Residue-level contacts at the interface:
Residue V147 in the first protein interacts with residue L11 in the second protein (closest heavy-atom distance 3.9 Å).
Residue G191 in the first protein interacts with residue T3 in the second protein (closest heavy-atom distance 3.0 Å).
Residue I202 in the first protein is in contact with residue R19 in the second protein (closest heavy-atom distance 3.2 Å).
Residue V150 in the first protein is in contact with residue V15 in the second protein (closest heavy-atom distance 4.9 Å).
Residue I202 in the first protein contacts residue V15 in the second protein (closest heavy-atom distance 3.9 Å).
Residue R151 in the first protein is in contact with residue I14 in the second protein (closest heavy-atom distance 3.7 Å).
Residue D192 in the first protein is in contact with residue T3 in the second protein (closest heavy-atom distance 3.8 Å).
Residue V147 in the first protein contacts residue A7 in the second protein (closest heavy-atom distance 4.0 Å).
Residue R204 in the first protein is in contact with residue R19 in the second protein (closest heavy-atom distance 3.8 Å).
Residue G191 in the first protein contacts residue N5 in the second protein (closest heavy-atom distance 5.0 Å).
Residue D192 in the first protein is in contact with residue A4 in the second protein (closest heavy-atom distance 4.4 Å).
Residue E201 in the first protein contacts residue R19 in the second protein (closest heavy-atom distance 4.8 Å).
Residue D198 in the first protein is in contact with residue A4 in the second protein (closest heavy-atom distance 4.7 Å).
Residue D198 in the first protein is in contact with residue K8 in the second protein (closest heavy-atom distance 3.5 Å).
Residue L194 in the first protein interacts with residue A7 in the second protein (closest heavy-atom distance 3.9 Å).
Residue G191 in the first protein interacts with residue N2 in the second protein (closest heavy-atom distance 3.6 Å).
Residue M193 in the first protein contacts residue A4 in the second protein (closest heavy-atom distance 3.6 Å).
Residue L194 in the first protein is in contact with residue L11 in the second protein (closest heavy-atom distance 3.9 Å).
Residue I202 in the first protein contacts residue K8 in the second protein (closest heavy-atom distance 4.6 Å).
Residue D154 in the first protein interacts with residue R18 in the second protein (closest heavy-atom distance 3.0 Å).
Residue V147 in the first protein contacts residue R10 in the second protein (closest heavy-atom distance 4.3 Å).
Residue G158 in the first protein is in contact with residue R18 in the second protein (closest heavy-atom distance 4.1 Å).
Residue D154 in the first protein interacts with residue R19 in the second protein (closest heavy-atom distance 5.0 Å).
Residue G191 in the first protein interacts with residue A4 in the second protein (closest heavy-atom distance 2.9 Å).
Residue D154 in the first protein is in contact with residue V15 in the second protein (closest heavy-atom distance 3.3 Å).
Residue V150 in the first protein contacts residue L11 in the second protein (closest heavy-atom distance 3.5 Å).
Residue I202 in the first protein is in contact with residue Q12 in the second protein (closest heavy-atom distance 4.4 Å).
Residue L194 in the first protein contacts residue A4 in the second protein (closest heavy-atom distance 3.8 Å).
Residue L194 in the first protein is in contact with residue K8 in the second protein (closest heavy-atom distance 3.8 Å).
Residue R155 in the first protein is in contact with residue R18 in the second protein (closest heavy-atom distance 3.5 Å).
Residue I202 in the first protein is in contact with residue L11 in the second protein (closest heavy-atom distance 3.5 Å).

Sequence of the second protein:
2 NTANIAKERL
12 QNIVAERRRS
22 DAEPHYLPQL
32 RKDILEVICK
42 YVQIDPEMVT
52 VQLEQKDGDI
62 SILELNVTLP

These two protein chains interact to form a complex.

Sequence of the first protein:
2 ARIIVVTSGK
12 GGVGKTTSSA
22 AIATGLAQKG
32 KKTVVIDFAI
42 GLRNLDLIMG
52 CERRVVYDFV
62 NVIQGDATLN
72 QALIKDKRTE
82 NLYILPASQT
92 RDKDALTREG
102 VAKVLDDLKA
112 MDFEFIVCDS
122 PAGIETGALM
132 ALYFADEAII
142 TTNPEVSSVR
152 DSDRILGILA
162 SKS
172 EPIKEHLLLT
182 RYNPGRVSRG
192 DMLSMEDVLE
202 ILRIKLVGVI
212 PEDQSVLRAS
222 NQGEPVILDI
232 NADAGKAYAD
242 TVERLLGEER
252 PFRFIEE